These two protein chains interact to form a complex.

Sequence of protein 1:
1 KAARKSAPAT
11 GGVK

Residue-level contacts at the interface:
Residue G218 in protein 2 interacts with residue P8 in protein 1 (closest heavy-atom distance 3.3 Å).
Residue Y190 in protein 2 interacts with residue V13 in protein 1 (closest heavy-atom distance 4.0 Å).
Residue R189 in protein 2 is in contact with residue A7 in protein 1 (closest heavy-atom distance 3.0 Å).
Residue E135 in protein 2 contacts residue K1 in protein 1 (closest heavy-atom distance 3.9 Å).
Residue Q72 in protein 2 contacts residue P8 in protein 1 (closest heavy-atom distance 3.9 Å).
Residue C187 in protein 2 interacts with residue P8 in protein 1 (closest heavy-atom distance 3.5 Å).
Residue M142 in protein 2 interacts with residue A3 in protein 1 (closest heavy-atom distance 3.4 Å).
Residue Q72 in protein 2 contacts residue G12 in protein 1 (closest heavy-atom distance 2.8 Å).
Residue M118 in protein 2 interacts with residue V13 in protein 1 (closest heavy-atom distance 3.6 Å).
Residue T203 in protein 2 interacts with residue K14 in protein 1 (closest heavy-atom distance 3.0 Å).
Residue Y219 in protein 2 contacts residue S6 in protein 1 (closest heavy-atom distance 3.3 Å).
Residue I131 in protein 2 contacts residue R4 in protein 1 (closest heavy-atom distance 3.5 Å).
Residue D117 in protein 2 is in contact with residue K14 in protein 1 (closest heavy-atom distance 2.3 Å).
Residue V188 in protein 2 is in contact with residue G12 in protein 1 (closest heavy-atom distance 3.8 Å).
Residue R189 in protein 2 is in contact with residue A9 in protein 1 (closest heavy-atom distance 3.7 Å).
Residue R167 in protein 2 is in contact with residue K5 in protein 1 (closest heavy-atom distance 3.8 Å).
Residue C187 in protein 2 contacts residue A7 in protein 1 (closest heavy-atom distance 3.1 Å).
Residue G218 in protein 2 is in contact with residue S6 in protein 1 (closest heavy-atom distance 2.9 Å).
Residue S141 in protein 2 interacts with residue K5 in protein 1 (closest heavy-atom distance 2.9 Å).
Residue T144 in protein 2 interacts with residue R4 in protein 1 (closest heavy-atom distance 3.0 Å).
Residue Q72 in protein 2 is in contact with residue G11 in protein 1 (closest heavy-atom distance 3.4 Å).
Residue P224 in protein 2 interacts with residue A3 in protein 1 (closest heavy-atom distance 3.8 Å).
Residue Y214 in protein 2 interacts with residue K5 in protein 1 (closest heavy-atom distance 3.5 Å).
Residue Q72 in protein 2 interacts with residue A9 in protein 1 (closest heavy-atom distance 2.8 Å).
Residue Y223 in protein 2 is in contact with residue A3 in protein 1 (closest heavy-atom distance 3.9 Å).
Residue G70 in protein 2 contacts residue T10 in protein 1 (closest heavy-atom distance 4.0 Å).
Residue N217 in protein 2 is in contact with residue S6 in protein 1 (closest heavy-atom distance 4.0 Å).
Residue E222 in protein 2 is in contact with residue A3 in protein 1 (closest heavy-atom distance 3.4 Å).
Residue Y219 in protein 2 contacts residue P8 in protein 1 (closest heavy-atom distance 3.8 Å).
Residue Y190 in protein 2 contacts residue G12 in protein 1 (closest heavy-atom distance 3.4 Å).
Residue Y216 in protein 2 contacts residue K5 in protein 1 (closest heavy-atom distance 3.4 Å).
Residue K186 in protein 2 is in contact with residue V13 in protein 1 (closest heavy-atom distance 3.3 Å).
Residue E222 in protein 2 interacts with residue R4 in protein 1 (closest heavy-atom distance 3.0 Å).
Residue Y223 in protein 2 interacts with residue K5 in protein 1 (closest heavy-atom distance 3.6 Å).
Residue R189 in protein 2 is in contact with residue P8 in protein 1 (closest heavy-atom distance 3.1 Å).
Residue Y216 in protein 2 interacts with residue S6 in protein 1 (closest heavy-atom distance 2.9 Å).
Residue V188 in protein 2 interacts with residue P8 in protein 1 (closest heavy-atom distance 4.0 Å).
Residue Y124 in protein 2 is in contact with residue K5 in protein 1 (closest heavy-atom distance 2.9 Å).
Residue M142 in protein 2 contacts residue R4 in protein 1 (closest heavy-atom distance 3.7 Å).
Residue K186 in protein 2 interacts with residue G12 in protein 1 (closest heavy-atom distance 3.0 Å).
Residue T144 in protein 2 is in contact with residue S6 in protein 1 (closest heavy-atom distance 3.7 Å).
Residue V188 in protein 2 contacts residue A7 in protein 1 (closest heavy-atom distance 4.0 Å).
Residue E220 in protein 2 interacts with residue R4 in protein 1 (closest heavy-atom distance 3.2 Å).
Residue Y219 in protein 2 is in contact with residue A7 in protein 1 (closest heavy-atom distance 3.5 Å).
Residue E67 in protein 2 is in contact with residue A9 in protein 1 (closest heavy-atom distance 3.8 Å).
Residue K186 in protein 2 is in contact with residue P8 in protein 1 (closest heavy-atom distance 4.0 Å).
Residue E220 in protein 2 interacts with residue S6 in protein 1 (closest heavy-atom distance 2.8 Å).
Residue D137 in protein 2 interacts with residue A2 in protein 1 (closest heavy-atom distance 3.7 Å).
Residue T144 in protein 2 contacts residue K5 in protein 1 (closest heavy-atom distance 2.8 Å).
Residue M143 in protein 2 is in contact with residue S6 in protein 1 (closest heavy-atom distance 3.7 Å).
Residue D140 in protein 2 is in contact with residue K5 in protein 1 (closest heavy-atom distance 3.8 Å).
Residue Q72 in protein 2 interacts with residue T10 in protein 1 (closest heavy-atom distance 3.4 Å).
Residue Y223 in protein 2 interacts with residue R4 in protein 1 (closest heavy-atom distance 3.6 Å).
Residue G70 in protein 2 contacts residue A9 in protein 1 (closest heavy-atom distance 4.0 Å).
Residue M143 in protein 2 contacts residue A7 in protein 1 (closest heavy-atom distance 3.4 Å).
Residue R134 in protein 2 interacts with residue A2 in protein 1 (closest heavy-atom distance 3.8 Å).
Residue E135 in protein 2 interacts with residue A2 in protein 1 (closest heavy-atom distance 3.1 Å).
Residue M142 in protein 2 is in contact with residue K5 in protein 1 (closest heavy-atom distance 2.8 Å).
Residue M71 in protein 2 is in contact with residue A9 in protein 1 (closest heavy-atom distance 3.5 Å).
Residue M143 in protein 2 contacts residue K5 in protein 1 (closest heavy-atom distance 3.4 Å).

Sequence of protein 2:
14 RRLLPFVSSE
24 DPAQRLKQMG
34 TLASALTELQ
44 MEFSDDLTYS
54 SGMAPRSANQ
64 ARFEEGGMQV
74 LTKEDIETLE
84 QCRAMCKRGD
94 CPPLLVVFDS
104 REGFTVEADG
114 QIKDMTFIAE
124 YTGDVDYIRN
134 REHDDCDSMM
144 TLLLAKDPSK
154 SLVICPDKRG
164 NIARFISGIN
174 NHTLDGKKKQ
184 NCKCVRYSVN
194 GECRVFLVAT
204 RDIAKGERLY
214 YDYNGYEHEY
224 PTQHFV